Sequence of chain B:
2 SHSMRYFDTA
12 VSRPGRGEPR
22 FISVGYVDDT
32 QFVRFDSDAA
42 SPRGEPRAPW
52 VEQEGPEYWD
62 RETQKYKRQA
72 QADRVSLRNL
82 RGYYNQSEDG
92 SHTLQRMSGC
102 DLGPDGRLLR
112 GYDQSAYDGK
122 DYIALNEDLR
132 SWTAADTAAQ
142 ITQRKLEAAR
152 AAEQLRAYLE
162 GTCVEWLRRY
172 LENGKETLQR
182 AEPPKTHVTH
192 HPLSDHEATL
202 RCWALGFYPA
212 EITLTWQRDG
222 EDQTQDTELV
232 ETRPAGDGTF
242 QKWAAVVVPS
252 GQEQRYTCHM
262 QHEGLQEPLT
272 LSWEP

Interface contacts:
Residue S99 in chain B is in contact with residue R3 in chain A (closest heavy-atom distance 3.7 Å).
Residue L147 in chain B contacts residue A8 in chain A (closest heavy-atom distance 4.8 Å).
Residue F22 in chain B contacts residue Y2 in chain A (closest heavy-atom distance 3.6 Å).
Residue Q70 in chain B contacts residue R3 in chain A (closest heavy-atom distance 2.6 Å).
Residue R97 in chain B is in contact with residue R3 in chain A (closest heavy-atom distance 3.7 Å).
Residue L147 in chain B interacts with residue T6 in chain A (closest heavy-atom distance 4.0 Å).
Residue Q70 in chain B interacts with residue T6 in chain A (closest heavy-atom distance 4.6 Å).
Residue S24 in chain B is in contact with residue Y2 in chain A (closest heavy-atom distance 3.8 Å).
Residue Y84 in chain B interacts with residue L9 in chain A (closest heavy-atom distance 3.7 Å).
Residue K146 in chain B interacts with residue A8 in chain A (closest heavy-atom distance 4.0 Å).
Residue W167 in chain B is in contact with residue R1 in chain A (closest heavy-atom distance 3.4 Å).
Residue I124 in chain B contacts residue L9 in chain A (closest heavy-atom distance 4.3 Å).
Residue S77 in chain B interacts with residue A8 in chain A (closest heavy-atom distance 3.2 Å).
Residue R97 in chain B is in contact with residue Y2 in chain A (closest heavy-atom distance 3.9 Å).
Residue Y171 in chain B contacts residue R1 in chain A (closest heavy-atom distance 2.8 Å).
Residue Q155 in chain B interacts with residue P4 in chain A (closest heavy-atom distance 4.0 Å).
Residue L147 in chain B is in contact with residue L9 in chain A (closest heavy-atom distance 4.6 Å).
Residue Y159 in chain B is in contact with residue R1 in chain A (closest heavy-atom distance 2.5 Å).
Residue K146 in chain B is in contact with residue L9 in chain A (closest heavy-atom distance 3.4 Å).
Residue Y123 in chain B interacts with residue L9 in chain A (closest heavy-atom distance 4.4 Å).
Residue A150 in chain B interacts with residue V7 in chain A (closest heavy-atom distance 3.6 Å).
Residue E58 in chain B contacts residue R1 in chain A (closest heavy-atom distance 4.5 Å).
Residue L81 in chain B is in contact with residue L9 in chain A (closest heavy-atom distance 3.7 Å).
Residue K66 in chain B is in contact with residue Y2 in chain A (closest heavy-atom distance 3.0 Å).
Residue K66 in chain B interacts with residue R3 in chain A (closest heavy-atom distance 3.6 Å).
Residue Y67 in chain B interacts with residue Y2 in chain A (closest heavy-atom distance 3.8 Å).
Residue Y7 in chain B contacts residue Y2 in chain A (closest heavy-atom distance 3.5 Å).
Residue K66 in chain B contacts residue P4 in chain A (closest heavy-atom distance 4.5 Å).
Residue E63 in chain B interacts with residue Y2 in chain A (closest heavy-atom distance 3.0 Å).
Residue D114 in chain B interacts with residue R3 in chain A (closest heavy-atom distance 3.2 Å).
Residue E63 in chain B is in contact with residue R1 in chain A (closest heavy-atom distance 2.8 Å).
Residue T163 in chain B is in contact with residue R1 in chain A (closest heavy-atom distance 3.7 Å).
Residue M5 in chain B contacts residue R1 in chain A (closest heavy-atom distance 4.0 Å).
Residue Q70 in chain B is in contact with residue Y2 in chain A (closest heavy-atom distance 3.4 Å).
Residue V76 in chain B contacts residue A8 in chain A (closest heavy-atom distance 3.5 Å).
Residue S77 in chain B is in contact with residue L9 in chain A (closest heavy-atom distance 2.6 Å).
Residue N80 in chain B is in contact with residue L9 in chain A (closest heavy-atom distance 3.1 Å).
Residue A73 in chain B is in contact with residue T6 in chain A (closest heavy-atom distance 4.0 Å).
Residue L95 in chain B is in contact with residue L9 in chain A (closest heavy-atom distance 3.7 Å).
Residue L156 in chain B contacts residue R3 in chain A (closest heavy-atom distance 3.8 Å).
Residue A73 in chain B contacts residue A8 in chain A (closest heavy-atom distance 3.2 Å).
Residue Y159 in chain B is in contact with residue Y2 in chain A (closest heavy-atom distance 3.2 Å).
Residue S116 in chain B interacts with residue L9 in chain A (closest heavy-atom distance 4.8 Å).
Residue R62 in chain B contacts residue R1 in chain A (closest heavy-atom distance 3.6 Å).
Residue L156 in chain B contacts residue T6 in chain A (closest heavy-atom distance 4.3 Å).
Residue T143 in chain B is in contact with residue L9 in chain A (closest heavy-atom distance 3.1 Å).
Residue D9 in chain B contacts residue R3 in chain A (closest heavy-atom distance 4.4 Å).
Residue Q70 in chain B is in contact with residue P4 in chain A (closest heavy-atom distance 4.5 Å).
Residue Q155 in chain B is in contact with residue T6 in chain A (closest heavy-atom distance 3.0 Å).
Residue Y159 in chain B interacts with residue P4 in chain A (closest heavy-atom distance 3.7 Å).
Residue D9 in chain B contacts residue Y2 in chain A (closest heavy-atom distance 3.0 Å).
Residue K66 in chain B contacts residue R1 in chain A (closest heavy-atom distance 4.2 Å).
Residue L156 in chain B interacts with residue P4 in chain A (closest heavy-atom distance 4.2 Å).
Residue Y59 in chain B contacts residue R1 in chain A (closest heavy-atom distance 3.4 Å).
Residue L147 in chain B contacts residue V7 in chain A (closest heavy-atom distance 3.8 Å).
Residue Y7 in chain B interacts with residue R1 in chain A (closest heavy-atom distance 3.1 Å).
Residue Y159 in chain B is in contact with residue R3 in chain A (closest heavy-atom distance 3.5 Å).
Residue A152 in chain B interacts with residue T6 in chain A (closest heavy-atom distance 4.0 Å).
Residue Q155 in chain B interacts with residue G5 in chain A (closest heavy-atom distance 3.4 Å).
Residue K146 in chain B contacts residue V7 in chain A (closest heavy-atom distance 3.8 Å).

These two protein chains interact to form a complex.

Sequence of chain A:
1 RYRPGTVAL